The following describes two proteins that form a bound complex.

Interface contacts:
Residue E82 in the second protein interacts with residue K62 in the first protein (closest heavy-atom distance 2.6 Å).
Residue M66 in the second protein interacts with residue K74 in the first protein (closest heavy-atom distance 3.1 Å).
Residue Y69 in the second protein contacts residue Y73 in the first protein (closest heavy-atom distance 2.7 Å).
Residue D78 in the second protein contacts residue K62 in the first protein (closest heavy-atom distance 2.6 Å).
Residue K74 in the second protein is in contact with residue M70 in the first protein (closest heavy-atom distance 3.4 Å).
Residue R10 in the second protein interacts with residue Q21 in the first protein (closest heavy-atom distance 2.9 Å).
Residue A34 in the second protein interacts with residue F7 in the first protein (closest heavy-atom distance 3.0 Å).
Residue M37 in the second protein interacts with residue Y69 in the first protein (closest heavy-atom distance 2.8 Å).
Residue I27 in the second protein interacts with residue R10 in the first protein (closest heavy-atom distance 3.3 Å).
Residue Y69 in the second protein contacts residue M37 in the first protein (closest heavy-atom distance 2.9 Å).
Residue E82 in the second protein interacts with residue Q59 in the first protein (closest heavy-atom distance 3.1 Å).
Residue M37 in the second protein interacts with residue N44 in the first protein (closest heavy-atom distance 3.2 Å).
Residue A41 in the second protein interacts with residue L77 in the first protein (closest heavy-atom distance 3.3 Å).
Residue E53 in the second protein interacts with residue F88 in the first protein (closest heavy-atom distance 3.1 Å).
Residue W38 in the second protein is in contact with residue F7 in the first protein (closest heavy-atom distance 3.3 Å).
Residue F88 in the second protein interacts with residue E53 in the first protein (closest heavy-atom distance 3.0 Å).
Residue F36 in the second protein contacts residue L40 in the first protein (closest heavy-atom distance 3.3 Å).
Residue S35 in the second protein is in contact with residue A11 in the first protein (closest heavy-atom distance 3.2 Å).
Residue K55 in the second protein interacts with residue I85 in the first protein (closest heavy-atom distance 3.0 Å).
Residue Q21 in the second protein contacts residue L14 in the first protein (closest heavy-atom distance 3.2 Å).
Residue S35 in the second protein is in contact with residue F7 in the first protein (closest heavy-atom distance 3.3 Å).
Residue K74 in the second protein is in contact with residue M66 in the first protein (closest heavy-atom distance 2.9 Å).
Residue R42 in the second protein interacts with residue N80 in the first protein (closest heavy-atom distance 3.2 Å).
Residue M70 in the second protein is in contact with residue M70 in the first protein (closest heavy-atom distance 2.9 Å).
Residue F7 in the second protein interacts with residue S35 in the first protein (closest heavy-atom distance 3.4 Å).
Residue L14 in the second protein interacts with residue Q21 in the first protein (closest heavy-atom distance 3.4 Å).
Residue F7 in the second protein is in contact with residue A34 in the first protein (closest heavy-atom distance 3.0 Å).
Residue Q21 in the second protein is in contact with residue R10 in the first protein (closest heavy-atom distance 2.9 Å).
Residue M37 in the second protein is in contact with residue L40 in the first protein (closest heavy-atom distance 3.4 Å).
Residue E13 in the second protein is in contact with residue Q21 in the first protein (closest heavy-atom distance 2.8 Å).
Residue S33 in the second protein is in contact with residue F47 in the first protein (closest heavy-atom distance 3.2 Å).
Residue F36 in the second protein contacts residue F36 in the first protein (closest heavy-atom distance 3.1 Å).
Residue F47 in the second protein contacts residue S33 in the first protein (closest heavy-atom distance 3.2 Å).
Residue F47 in the second protein interacts with residue G30 in the first protein (closest heavy-atom distance 3.2 Å).
Residue I85 in the second protein interacts with residue K55 in the first protein (closest heavy-atom distance 3.2 Å).
Residue L14 in the second protein interacts with residue F36 in the first protein (closest heavy-atom distance 3.3 Å).
Residue K55 in the second protein is in contact with residue D89 in the first protein (closest heavy-atom distance 2.8 Å).
Residue L40 in the second protein interacts with residue F36 in the first protein (closest heavy-atom distance 3.3 Å).
Residue A11 in the second protein interacts with residue S35 in the first protein (closest heavy-atom distance 3.2 Å).
Residue W46 in the second protein is in contact with residue T29 in the first protein (closest heavy-atom distance 3.4 Å).
Residue Y73 in the second protein contacts residue M70 in the first protein (closest heavy-atom distance 3.3 Å).
Residue Q21 in the second protein interacts with residue E13 in the first protein (closest heavy-atom distance 2.7 Å).
Residue F36 in the second protein is in contact with residue A39 in the first protein (closest heavy-atom distance 3.4 Å).
Residue Y73 in the second protein interacts with residue Y69 in the first protein (closest heavy-atom distance 3.1 Å).
Residue I85 in the second protein contacts residue M58 in the first protein (closest heavy-atom distance 3.4 Å).
Residue N44 in the second protein interacts with residue Y73 in the first protein (closest heavy-atom distance 3.2 Å).
Residue M65 in the second protein contacts residue M81 in the first protein (closest heavy-atom distance 3.3 Å).
Residue F7 in the second protein interacts with residue W38 in the first protein (closest heavy-atom distance 3.4 Å).
Residue K62 in the second protein is in contact with residue E82 in the first protein (closest heavy-atom distance 2.6 Å).
Residue F36 in the second protein interacts with residue L14 in the first protein (closest heavy-atom distance 3.3 Å).
Residue E31 in the second protein interacts with residue R10 in the first protein (closest heavy-atom distance 2.7 Å).
Residue K62 in the second protein contacts residue D78 in the first protein (closest heavy-atom distance 2.6 Å).
Residue W38 in the second protein is in contact with residue M76 in the first protein (closest heavy-atom distance 3.4 Å).
Residue R10 in the second protein is in contact with residue E31 in the first protein (closest heavy-atom distance 2.8 Å).
Residue A39 in the second protein contacts residue F36 in the first protein (closest heavy-atom distance 3.3 Å).
Residue Q59 in the second protein contacts residue E82 in the first protein (closest heavy-atom distance 3.4 Å).
Residue R10 in the second protein interacts with residue S35 in the first protein (closest heavy-atom distance 3.0 Å).
Residue T12 in the second protein contacts residue R42 in the first protein (closest heavy-atom distance 2.8 Å).
Residue L77 in the second protein is in contact with residue A41 in the first protein (closest heavy-atom distance 3.1 Å).
Residue L77 in the second protein is in contact with residue M70 in the first protein (closest heavy-atom distance 3.4 Å).

Sequence of the second protein:
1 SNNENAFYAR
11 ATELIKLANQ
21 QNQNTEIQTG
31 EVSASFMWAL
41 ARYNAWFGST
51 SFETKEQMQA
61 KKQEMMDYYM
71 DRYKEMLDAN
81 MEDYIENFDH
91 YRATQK

Sequence of the first protein:
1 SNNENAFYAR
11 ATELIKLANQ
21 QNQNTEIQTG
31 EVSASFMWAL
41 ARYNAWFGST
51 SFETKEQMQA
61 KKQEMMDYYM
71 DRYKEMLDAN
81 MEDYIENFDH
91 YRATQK